Sequence of the first protein:
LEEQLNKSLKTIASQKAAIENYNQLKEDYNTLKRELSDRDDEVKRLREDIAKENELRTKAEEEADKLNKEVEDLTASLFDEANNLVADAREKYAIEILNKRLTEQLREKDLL

Interface contacts:
Residue N105 in the second protein contacts residue L104 in the first protein (closest heavy-atom distance 3.1 Å).
Residue E40 in the second protein is in contact with residue L41 in the first protein (closest heavy-atom distance 2.9 Å).
Residue R52 in the second protein interacts with residue E47 in the first protein (closest heavy-atom distance 3.8 Å).
Residue Y27 in the second protein is in contact with residue Y27 in the first protein (closest heavy-atom distance 3.9 Å).
Residue A87 in the second protein is in contact with residue L83 in the first protein (closest heavy-atom distance 3.7 Å).
Residue K115 in the second protein contacts residue K115 in the first protein (closest heavy-atom distance 2.8 Å).
Residue Q111 in the second protein contacts residue L112 in the first protein (closest heavy-atom distance 2.9 Å).
Residue R44 in the second protein interacts with residue R44 in the first protein (closest heavy-atom distance 3.2 Å).
Residue L104 in the second protein interacts with residue N105 in the first protein (closest heavy-atom distance 3.3 Å).
Residue N73 in the second protein interacts with residue N73 in the first protein (closest heavy-atom distance 3.9 Å).
Residue E66 in the second protein is in contact with residue R62 in the first protein (closest heavy-atom distance 3.3 Å).
Residue I55 in the second protein is in contact with residue I55 in the first protein (closest heavy-atom distance 3.2 Å).
Residue Y34 in the second protein contacts residue L37 in the first protein (closest heavy-atom distance 3.4 Å).
Residue L37 in the second protein is in contact with residue Y34 in the first protein (closest heavy-atom distance 3.5 Å).
Residue I101 in the second protein contacts residue I101 in the first protein (closest heavy-atom distance 3.4 Å).
Residue V48 in the second protein is in contact with residue V48 in the first protein (closest heavy-atom distance 3.3 Å).
Residue L83 in the second protein interacts with residue T80 in the first protein (closest heavy-atom distance 3.3 Å).
Residue L112 in the second protein contacts residue L112 in the first protein (closest heavy-atom distance 3.2 Å).
Residue E58 in the second protein interacts with residue I55 in the first protein (closest heavy-atom distance 3.6 Å).
Residue D45 in the second protein interacts with residue R44 in the first protein (closest heavy-atom distance 2.5 Å).
Residue L37 in the second protein interacts with residue L41 in the first protein (closest heavy-atom distance 3.7 Å).
Residue R62 in the second protein interacts with residue N59 in the first protein (closest heavy-atom distance 2.8 Å).
Residue L119 in the second protein is in contact with residue K115 in the first protein (closest heavy-atom distance 3.8 Å).
Residue L119 in the second protein is in contact with residue L119 in the first protein (closest heavy-atom distance 3.1 Å).
Residue E97 in the second protein interacts with residue R95 in the first protein (closest heavy-atom distance 4.0 Å).
Residue V48 in the second protein interacts with residue E47 in the first protein (closest heavy-atom distance 2.9 Å).
Residue L122 in the second protein interacts with residue L119 in the first protein (closest heavy-atom distance 3.1 Å).
Residue I101 in the second protein is in contact with residue N105 in the first protein (closest heavy-atom distance 3.9 Å).
Residue Y27 in the second protein is in contact with residue L30 in the first protein (closest heavy-atom distance 3.3 Å).
Residue R62 in the second protein contacts residue R62 in the first protein (closest heavy-atom distance 2.9 Å).
Residue Y34 in the second protein contacts residue D33 in the first protein (closest heavy-atom distance 3.7 Å).
Residue N26 in the second protein contacts residue Y27 in the first protein (closest heavy-atom distance 3.8 Å).
Residue L51 in the second protein contacts residue R52 in the first protein (closest heavy-atom distance 3.8 Å).
Residue L41 in the second protein is in contact with residue L41 in the first protein (closest heavy-atom distance 3.2 Å).
Residue V91 in the second protein contacts residue L90 in the first protein (closest heavy-atom distance 3.9 Å).
Residue L108 in the second protein interacts with residue L108 in the first protein (closest heavy-atom distance 3.4 Å).
Residue F84 in the second protein is in contact with residue L83 in the first protein (closest heavy-atom distance 3.5 Å).
Residue L108 in the second protein interacts with residue T109 in the first protein (closest heavy-atom distance 3.7 Å).
Residue N105 in the second protein is in contact with residue L108 in the first protein (closest heavy-atom distance 3.5 Å).
Residue L41 in the second protein is in contact with residue E40 in the first protein (closest heavy-atom distance 3.5 Å).
Residue E47 in the second protein interacts with residue V48 in the first protein (closest heavy-atom distance 3.0 Å).
Residue L90 in the second protein interacts with residue V91 in the first protein (closest heavy-atom distance 3.7 Å).
Residue L41 in the second protein is in contact with residue R44 in the first protein (closest heavy-atom distance 3.9 Å).
Residue K38 in the second protein contacts residue L37 in the first protein (closest heavy-atom distance 3.4 Å).
Residue R62 in the second protein is in contact with residue E58 in the first protein (closest heavy-atom distance 3.5 Å).
Residue L112 in the second protein contacts residue K115 in the first protein (closest heavy-atom distance 3.2 Å).
Residue R52 in the second protein contacts residue L51 in the first protein (closest heavy-atom distance 3.4 Å).
Residue R44 in the second protein contacts residue L41 in the first protein (closest heavy-atom distance 3.4 Å).
Residue L30 in the second protein interacts with residue K31 in the first protein (closest heavy-atom distance 3.4 Å).
Residue L37 in the second protein contacts residue K38 in the first protein (closest heavy-atom distance 3.3 Å).
Residue L90 in the second protein contacts residue A87 in the first protein (closest heavy-atom distance 3.3 Å).
Residue L83 in the second protein contacts residue L83 in the first protein (closest heavy-atom distance 3.6 Å).
Residue N105 in the second protein is in contact with residue N105 in the first protein (closest heavy-atom distance 2.6 Å).
Residue R44 in the second protein is in contact with residue D45 in the first protein (closest heavy-atom distance 2.6 Å).
Residue K98 in the second protein contacts residue E97 in the first protein (closest heavy-atom distance 3.0 Å).
Residue L37 in the second protein interacts with residue L37 in the first protein (closest heavy-atom distance 3.9 Å).
Residue L51 in the second protein is in contact with residue L51 in the first protein (closest heavy-atom distance 3.4 Å).
Residue L30 in the second protein interacts with residue Y27 in the first protein (closest heavy-atom distance 3.9 Å).
Residue D116 in the second protein contacts residue K115 in the first protein (closest heavy-atom distance 2.9 Å).
Residue L30 in the second protein contacts residue L30 in the first protein (closest heavy-atom distance 3.6 Å).

The following describes two proteins that form a bound complex.

Sequence of the second protein:
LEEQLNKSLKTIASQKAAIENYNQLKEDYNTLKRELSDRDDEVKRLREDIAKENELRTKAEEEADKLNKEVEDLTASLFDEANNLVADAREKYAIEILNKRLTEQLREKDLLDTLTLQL